Sequence of chain A:
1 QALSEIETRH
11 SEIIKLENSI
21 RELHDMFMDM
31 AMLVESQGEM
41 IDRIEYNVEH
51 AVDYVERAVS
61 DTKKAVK

Sequence of chain B:
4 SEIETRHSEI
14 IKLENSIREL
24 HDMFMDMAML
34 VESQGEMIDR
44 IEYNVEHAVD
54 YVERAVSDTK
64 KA

Interface contacts:
Residue V55 in chain A is in contact with residue V55 in chain B (closest heavy-atom distance 3.9 Å).
Residue N47 in chain A is in contact with residue V52 in chain B (closest heavy-atom distance 4.5 Å).
Residue L16 in chain A interacts with residue L16 in chain B (closest heavy-atom distance 3.9 Å).
Residue I44 in chain A interacts with residue I44 in chain B (closest heavy-atom distance 4.4 Å).
Residue N47 in chain A is in contact with residue E49 in chain B (closest heavy-atom distance 4.0 Å).
Residue A58 in chain A contacts residue K63 in chain B (closest heavy-atom distance 3.6 Å).
Residue M30 in chain A interacts with residue V34 in chain B (closest heavy-atom distance 4.2 Å).
Residue M30 in chain A interacts with residue A31 in chain B (closest heavy-atom distance 3.5 Å).
Residue Y54 in chain A interacts with residue E56 in chain B (closest heavy-atom distance 3.6 Å).
Residue E22 in chain A contacts residue H24 in chain B (closest heavy-atom distance 5.0 Å).
Residue M26 in chain A contacts residue F27 in chain B (closest heavy-atom distance 3.9 Å).
Residue T62 in chain A is in contact with residue T62 in chain B (closest heavy-atom distance 4.1 Å).
Residue I44 in chain A interacts with residue V48 in chain B (closest heavy-atom distance 3.9 Å).
Residue Q37 in chain A contacts residue I41 in chain B (closest heavy-atom distance 3.6 Å).
Residue Q37 in chain A contacts residue V34 in chain B (closest heavy-atom distance 2.9 Å).
Residue Q37 in chain A interacts with residue Q37 in chain B (closest heavy-atom distance 3.0 Å).
Residue M40 in chain A contacts residue E45 in chain B (closest heavy-atom distance 3.9 Å).
Residue V55 in chain A is in contact with residue V59 in chain B (closest heavy-atom distance 3.8 Å).
Residue L23 in chain A contacts residue I20 in chain B (closest heavy-atom distance 4.0 Å).
Residue S19 in chain A contacts residue I20 in chain B (closest heavy-atom distance 4.3 Å).
Residue L23 in chain A is in contact with residue L23 in chain B (closest heavy-atom distance 4.2 Å).
Residue Y54 in chain A interacts with residue V59 in chain B (closest heavy-atom distance 3.6 Å).
Residue L23 in chain A contacts residue H24 in chain B (closest heavy-atom distance 4.2 Å).
Residue Y54 in chain A is in contact with residue S60 in chain B (closest heavy-atom distance 2.9 Å).
Residue F27 in chain A interacts with residue F27 in chain B (closest heavy-atom distance 3.6 Å).
Residue I20 in chain A is in contact with residue I20 in chain B (closest heavy-atom distance 4.6 Å).
Residue L23 in chain A contacts residue F27 in chain B (closest heavy-atom distance 3.3 Å).
Residue I44 in chain A is in contact with residue I41 in chain B (closest heavy-atom distance 4.3 Å).
Residue L33 in chain A contacts residue V34 in chain B (closest heavy-atom distance 3.9 Å).
Residue M40 in chain A interacts with residue D42 in chain B (closest heavy-atom distance 3.3 Å).
Residue A58 in chain A interacts with residue V59 in chain B (closest heavy-atom distance 3.1 Å).
Residue D61 in chain A is in contact with residue K63 in chain B (closest heavy-atom distance 3.6 Å).
Residue F27 in chain A contacts residue M30 in chain B (closest heavy-atom distance 4.0 Å).
Residue I41 in chain A interacts with residue I41 in chain B (closest heavy-atom distance 3.8 Å).
Residue M26 in chain A is in contact with residue M28 in chain B (closest heavy-atom distance 4.6 Å).
Residue A51 in chain A interacts with residue E56 in chain B (closest heavy-atom distance 3.5 Å).
Residue M30 in chain A interacts with residue F27 in chain B (closest heavy-atom distance 3.7 Å).
Residue M26 in chain A contacts residue H24 in chain B (closest heavy-atom distance 3.7 Å).
Residue V34 in chain A interacts with residue V34 in chain B (closest heavy-atom distance 4.1 Å).
Residue L16 in chain A interacts with residue I20 in chain B (closest heavy-atom distance 4.1 Å).
Residue R57 in chain A contacts residue K63 in chain B (closest heavy-atom distance 4.9 Å).
Residue M30 in chain A interacts with residue M30 in chain B (closest heavy-atom distance 3.8 Å).
Residue M40 in chain A interacts with residue I41 in chain B (closest heavy-atom distance 3.8 Å).
Residue V34 in chain A contacts residue Q37 in chain B (closest heavy-atom distance 4.4 Å).
Residue V48 in chain A contacts residue V48 in chain B (closest heavy-atom distance 3.2 Å).
Residue H50 in chain A interacts with residue E56 in chain B (closest heavy-atom distance 4.7 Å).
Residue V48 in chain A interacts with residue V52 in chain B (closest heavy-atom distance 4.6 Å).
Residue I44 in chain A interacts with residue E45 in chain B (closest heavy-atom distance 3.5 Å).
Residue A51 in chain A interacts with residue V52 in chain B (closest heavy-atom distance 3.9 Å).
Residue T62 in chain A is in contact with residue K63 in chain B (closest heavy-atom distance 3.2 Å).
Residue Q37 in chain A interacts with residue G38 in chain B (closest heavy-atom distance 3.3 Å).

This data describes a binding interaction between two proteins.